Sequence of protein 2:
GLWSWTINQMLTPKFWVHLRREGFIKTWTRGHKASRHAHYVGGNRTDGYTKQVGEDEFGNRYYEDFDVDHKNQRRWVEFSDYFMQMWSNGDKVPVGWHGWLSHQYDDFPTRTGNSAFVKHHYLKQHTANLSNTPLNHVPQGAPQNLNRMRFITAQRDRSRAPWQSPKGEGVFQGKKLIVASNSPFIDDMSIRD

Sequence of protein 1:
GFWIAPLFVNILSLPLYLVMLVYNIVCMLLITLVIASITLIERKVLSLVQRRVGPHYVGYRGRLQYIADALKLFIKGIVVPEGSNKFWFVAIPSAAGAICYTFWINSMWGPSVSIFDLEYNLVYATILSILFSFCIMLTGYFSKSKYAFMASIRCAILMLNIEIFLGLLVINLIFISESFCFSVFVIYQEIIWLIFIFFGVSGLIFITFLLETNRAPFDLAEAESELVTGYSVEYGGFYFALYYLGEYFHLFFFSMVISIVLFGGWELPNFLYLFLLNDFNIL

Interface contacts:
Residue Y61 in protein 1 interacts with residue G2 in protein 2 (closest heavy-atom distance 3.4 Å).
Residue Y58 in protein 1 contacts residue Q86 in protein 2 (closest heavy-atom distance 3.4 Å).
Residue G60 in protein 1 contacts residue Q86 in protein 2 (closest heavy-atom distance 4.2 Å).
Residue Y61 in protein 1 contacts residue L3 in protein 2 (closest heavy-atom distance 3.9 Å).

The following describes two proteins that form a bound complex.